Sequence of protein 2:
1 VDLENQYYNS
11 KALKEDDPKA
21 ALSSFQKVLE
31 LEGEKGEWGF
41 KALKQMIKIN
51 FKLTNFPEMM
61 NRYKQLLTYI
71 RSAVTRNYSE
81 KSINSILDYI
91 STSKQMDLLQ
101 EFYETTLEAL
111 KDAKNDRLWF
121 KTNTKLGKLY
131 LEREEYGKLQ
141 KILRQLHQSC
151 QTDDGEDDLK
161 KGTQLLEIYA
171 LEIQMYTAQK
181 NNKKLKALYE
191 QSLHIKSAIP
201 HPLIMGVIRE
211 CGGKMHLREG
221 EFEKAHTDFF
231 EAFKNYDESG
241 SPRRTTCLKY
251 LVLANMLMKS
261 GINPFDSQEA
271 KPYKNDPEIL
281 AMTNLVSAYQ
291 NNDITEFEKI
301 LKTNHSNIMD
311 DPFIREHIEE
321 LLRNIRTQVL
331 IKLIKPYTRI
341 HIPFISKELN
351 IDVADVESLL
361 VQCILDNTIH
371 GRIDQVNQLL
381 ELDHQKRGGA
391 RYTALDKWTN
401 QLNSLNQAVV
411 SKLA

Contacts between the two chains:
Residue M449 in protein 1 is in contact with residue N77 in protein 2 (closest heavy-atom distance 2.8 Å).
Residue K495 in protein 1 contacts residue I49 in protein 2 (closest heavy-atom distance 3.5 Å).
Residue M449 in protein 1 contacts residue R76 in protein 2 (closest heavy-atom distance 3.1 Å).
Residue K495 in protein 1 is in contact with residue Q45 in protein 2 (closest heavy-atom distance 3.8 Å).
Residue N459 in protein 1 is in contact with residue D158 in protein 2 (closest heavy-atom distance 3.4 Å).
Residue A456 in protein 1 interacts with residue D158 in protein 2 (closest heavy-atom distance 3.6 Å).
Residue D452 in protein 1 interacts with residue R76 in protein 2 (closest heavy-atom distance 3.4 Å).
Residue K462 in protein 1 contacts residue P200 in protein 2 (closest heavy-atom distance 3.2 Å).
Residue K401 in protein 1 interacts with residue K35 in protein 2 (closest heavy-atom distance 3.2 Å).
Residue M451 in protein 1 interacts with residue K81 in protein 2 (closest heavy-atom distance 3.7 Å).
Residue H474 in protein 1 interacts with residue K160 in protein 2 (closest heavy-atom distance 3.8 Å).
Residue E455 in protein 1 interacts with residue K161 in protein 2 (closest heavy-atom distance 3.5 Å).
Residue E408 in protein 1 is in contact with residue A113 in protein 2 (closest heavy-atom distance 3.4 Å).
Residue E408 in protein 1 contacts residue K114 in protein 2 (closest heavy-atom distance 3.6 Å).
Residue M451 in protein 1 is in contact with residue N77 in protein 2 (closest heavy-atom distance 3.6 Å).
Residue K495 in protein 1 contacts residue D16 in protein 2 (closest heavy-atom distance 3.3 Å).
Residue D502 in protein 1 interacts with residue K14 in protein 2 (closest heavy-atom distance 3.4 Å).
Residue S448 in protein 1 is in contact with residue N77 in protein 2 (closest heavy-atom distance 3.1 Å).
Residue E455 in protein 1 is in contact with residue K160 in protein 2 (closest heavy-atom distance 3.8 Å).
Residue M451 in protein 1 contacts residue E80 in protein 2 (closest heavy-atom distance 3.8 Å).
Residue E412 in protein 1 contacts residue A113 in protein 2 (closest heavy-atom distance 3.5 Å).
Residue M449 in protein 1 interacts with residue T75 in protein 2 (closest heavy-atom distance 3.3 Å).
Residue S450 in protein 1 is in contact with residue R76 in protein 2 (closest heavy-atom distance 3.6 Å).
Residue K404 in protein 1 is in contact with residue E34 in protein 2 (closest heavy-atom distance 3.7 Å).
Residue S450 in protein 1 is in contact with residue N77 in protein 2 (closest heavy-atom distance 3.7 Å).
Residue M480 in protein 1 interacts with residue K81 in protein 2 (closest heavy-atom distance 3.6 Å).
Residue Y467 in protein 1 contacts residue H201 in protein 2 (closest heavy-atom distance 3.6 Å).
Residue K565 in protein 1 contacts residue Q6 in protein 2 (closest heavy-atom distance 3.2 Å).
Residue M451 in protein 1 is in contact with residue R76 in protein 2 (closest heavy-atom distance 3.6 Å).
Residue K565 in protein 1 is in contact with residue Y7 in protein 2 (closest heavy-atom distance 3.6 Å).
Residue M406 in protein 1 is in contact with residue R71 in protein 2 (closest heavy-atom distance 3.8 Å).
Residue T649 in protein 1 contacts residue K35 in protein 2 (closest heavy-atom distance 3.3 Å).
Residue N488 in protein 1 is in contact with residue K44 in protein 2 (closest heavy-atom distance 3.8 Å).
Residue P572 in protein 1 contacts residue L3 in protein 2 (closest heavy-atom distance 3.4 Å).
Residue T407 in protein 1 contacts residue R76 in protein 2 (closest heavy-atom distance 3.3 Å).
Residue D452 in protein 1 interacts with residue L159 in protein 2 (closest heavy-atom distance 3.3 Å).
Residue T407 in protein 1 interacts with residue S72 in protein 2 (closest heavy-atom distance 3.7 Å).
Residue T407 in protein 1 is in contact with residue R71 in protein 2 (closest heavy-atom distance 3.0 Å).
Residue T649 in protein 1 interacts with residue L3 in protein 2 (closest heavy-atom distance 3.4 Å).
Residue K460 in protein 1 is in contact with residue D157 in protein 2 (closest heavy-atom distance 2.4 Å).
Residue N459 in protein 1 contacts residue P200 in protein 2 (closest heavy-atom distance 3.7 Å).
Residue D452 in protein 1 contacts residue R117 in protein 2 (closest heavy-atom distance 2.7 Å).
Residue D452 in protein 1 interacts with residue E80 in protein 2 (closest heavy-atom distance 3.0 Å).
Residue T499 in protein 1 contacts residue K14 in protein 2 (closest heavy-atom distance 3.3 Å).
Residue A403 in protein 1 contacts residue K35 in protein 2 (closest heavy-atom distance 2.9 Å).
Residue N488 in protein 1 interacts with residue K48 in protein 2 (closest heavy-atom distance 3.1 Å).
Residue D498 in protein 1 interacts with residue E15 in protein 2 (closest heavy-atom distance 3.3 Å).
Residue N488 in protein 1 interacts with residue S85 in protein 2 (closest heavy-atom distance 2.4 Å).
Residue I494 in protein 1 is in contact with residue L13 in protein 2 (closest heavy-atom distance 3.7 Å).
Residue R648 in protein 1 interacts with residue E34 in protein 2 (closest heavy-atom distance 2.6 Å).
Residue E455 in protein 1 is in contact with residue R117 in protein 2 (closest heavy-atom distance 3.1 Å).
Residue K404 in protein 1 contacts residue T75 in protein 2 (closest heavy-atom distance 3.5 Å).
Residue D502 in protein 1 is in contact with residue L13 in protein 2 (closest heavy-atom distance 3.4 Å).
Residue N459 in protein 1 is in contact with residue D157 in protein 2 (closest heavy-atom distance 3.5 Å).
Residue M406 in protein 1 is in contact with residue S72 in protein 2 (closest heavy-atom distance 3.6 Å).
Residue N459 in protein 1 is in contact with residue K160 in protein 2 (closest heavy-atom distance 3.3 Å).
Residue K404 in protein 1 contacts residue K35 in protein 2 (closest heavy-atom distance 3.6 Å).
Residue K495 in protein 1 is in contact with residue K48 in protein 2 (closest heavy-atom distance 3.6 Å).
Residue Y477 in protein 1 is in contact with residue R117 in protein 2 (closest heavy-atom distance 3.5 Å).
Residue D502 in protein 1 contacts residue S10 in protein 2 (closest heavy-atom distance 3.7 Å).

The following describes two proteins that form a bound complex.

Sequence of protein 1:
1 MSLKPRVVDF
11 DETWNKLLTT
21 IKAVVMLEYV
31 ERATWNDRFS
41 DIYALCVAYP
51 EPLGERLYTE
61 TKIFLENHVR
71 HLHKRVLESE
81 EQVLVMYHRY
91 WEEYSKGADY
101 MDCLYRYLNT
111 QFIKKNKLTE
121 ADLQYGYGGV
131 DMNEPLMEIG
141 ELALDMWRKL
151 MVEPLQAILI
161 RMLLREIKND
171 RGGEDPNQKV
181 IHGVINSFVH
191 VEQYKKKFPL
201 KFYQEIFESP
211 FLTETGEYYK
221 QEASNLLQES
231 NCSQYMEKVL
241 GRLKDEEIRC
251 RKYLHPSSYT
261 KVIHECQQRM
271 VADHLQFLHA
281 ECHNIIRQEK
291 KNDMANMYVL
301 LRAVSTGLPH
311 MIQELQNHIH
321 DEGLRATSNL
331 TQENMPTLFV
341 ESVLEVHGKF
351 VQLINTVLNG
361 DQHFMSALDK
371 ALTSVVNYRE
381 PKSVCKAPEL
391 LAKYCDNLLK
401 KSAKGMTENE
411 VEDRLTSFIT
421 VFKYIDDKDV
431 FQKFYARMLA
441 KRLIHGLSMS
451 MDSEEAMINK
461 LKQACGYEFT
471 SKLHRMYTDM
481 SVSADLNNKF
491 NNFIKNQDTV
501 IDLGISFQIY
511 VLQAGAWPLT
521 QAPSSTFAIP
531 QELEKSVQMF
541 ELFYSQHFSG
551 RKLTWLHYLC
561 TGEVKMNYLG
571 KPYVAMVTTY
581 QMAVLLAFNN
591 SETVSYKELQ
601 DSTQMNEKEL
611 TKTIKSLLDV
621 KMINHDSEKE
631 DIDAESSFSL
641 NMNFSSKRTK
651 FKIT